Sequence of chain B:
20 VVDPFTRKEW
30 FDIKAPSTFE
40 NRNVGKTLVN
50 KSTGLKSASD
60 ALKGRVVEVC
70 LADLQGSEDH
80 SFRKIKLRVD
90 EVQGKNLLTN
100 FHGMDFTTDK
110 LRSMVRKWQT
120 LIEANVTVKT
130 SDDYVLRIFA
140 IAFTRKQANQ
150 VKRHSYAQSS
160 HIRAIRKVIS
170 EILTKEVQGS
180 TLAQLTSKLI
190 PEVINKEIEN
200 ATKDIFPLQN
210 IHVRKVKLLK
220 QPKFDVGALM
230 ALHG

Interface contacts:
Residue S253 in chain A contacts residue S56 in chain B (closest heavy-atom distance 4.5 Å).
Residue S253 in chain A contacts residue L54 in chain B (closest heavy-atom distance 4.0 Å).
Residue S253 in chain A interacts with residue T52 in chain B (closest heavy-atom distance 4.5 Å).
Residue R249 in chain A contacts residue L54 in chain B (closest heavy-atom distance 4.7 Å).

This data describes a binding interaction between two proteins.

Sequence of chain A:
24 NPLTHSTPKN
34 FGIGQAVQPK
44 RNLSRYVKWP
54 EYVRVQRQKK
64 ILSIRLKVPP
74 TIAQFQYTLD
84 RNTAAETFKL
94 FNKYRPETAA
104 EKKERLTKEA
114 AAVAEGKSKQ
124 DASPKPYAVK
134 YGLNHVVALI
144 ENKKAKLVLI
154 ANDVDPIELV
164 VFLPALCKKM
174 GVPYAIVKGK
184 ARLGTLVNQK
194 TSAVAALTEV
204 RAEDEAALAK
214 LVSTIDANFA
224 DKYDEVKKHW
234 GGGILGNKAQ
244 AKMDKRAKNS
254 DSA